Residue-level contacts at the interface:
Residue R160 in protein 1 contacts residue E5 in protein 2 (closest heavy-atom distance 3.8 Å).
Residue S159 in protein 1 is in contact with residue N4 in protein 2 (closest heavy-atom distance 4.6 Å).
Residue L161 in protein 1 is in contact with residue N4 in protein 2 (closest heavy-atom distance 3.6 Å).
Residue L161 in protein 1 is in contact with residue Q3 in protein 2 (closest heavy-atom distance 4.5 Å).
Residue R160 in protein 1 contacts residue N4 in protein 2 (closest heavy-atom distance 3.1 Å).

Sequence of protein 2:
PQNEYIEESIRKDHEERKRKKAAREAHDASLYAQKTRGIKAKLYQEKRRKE

These two protein chains interact to form a complex.

Sequence of protein 1:
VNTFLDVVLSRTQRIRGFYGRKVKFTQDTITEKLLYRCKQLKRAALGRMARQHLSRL